Sequence of chain B:
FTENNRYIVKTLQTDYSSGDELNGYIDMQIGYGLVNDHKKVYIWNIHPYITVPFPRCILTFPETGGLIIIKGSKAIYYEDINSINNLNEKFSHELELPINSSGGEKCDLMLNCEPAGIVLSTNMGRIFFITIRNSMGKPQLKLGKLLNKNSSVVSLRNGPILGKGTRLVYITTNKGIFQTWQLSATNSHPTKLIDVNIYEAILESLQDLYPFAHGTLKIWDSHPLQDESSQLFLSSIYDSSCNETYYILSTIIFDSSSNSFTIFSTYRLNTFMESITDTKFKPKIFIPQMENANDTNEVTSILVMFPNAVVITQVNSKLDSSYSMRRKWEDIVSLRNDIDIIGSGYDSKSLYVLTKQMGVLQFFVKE

Interface contacts:
Residue C303 in chain B interacts with residue T56 in chain A (closest heavy-atom distance 3.3 Å).
Residue S302 in chain B contacts residue Y54 in chain A (closest heavy-atom distance 3.7 Å).
Residue C303 in chain B interacts with residue Y57 in chain A (closest heavy-atom distance 4.4 Å).
Residue T338 in chain B interacts with residue D60 in chain A (closest heavy-atom distance 4.8 Å).
Residue S301 in chain B interacts with residue Y57 in chain A (closest heavy-atom distance 4.8 Å).
Residue N304 in chain B is in contact with residue D60 in chain A (closest heavy-atom distance 3.0 Å).
Residue N304 in chain B interacts with residue Y58 in chain A (closest heavy-atom distance 2.6 Å).
Residue S302 in chain B contacts residue G55 in chain A (closest heavy-atom distance 4.5 Å).
Residue M334 in chain B contacts residue K63 in chain A (closest heavy-atom distance 4.9 Å).
Residue C303 in chain B is in contact with residue G55 in chain A (closest heavy-atom distance 4.6 Å).
Residue N304 in chain B contacts residue K63 in chain A (closest heavy-atom distance 2.8 Å).
Residue N304 in chain B is in contact with residue Y57 in chain A (closest heavy-atom distance 3.4 Å).
Residue S336 in chain B interacts with residue D60 in chain A (closest heavy-atom distance 3.9 Å).
Residue S302 in chain B contacts residue Y57 in chain A (closest heavy-atom distance 3.8 Å).
Residue S302 in chain B interacts with residue T56 in chain A (closest heavy-atom distance 4.0 Å).
Residue E305 in chain B interacts with residue K63 in chain A (closest heavy-atom distance 4.0 Å).
Residue C303 in chain B is in contact with residue Y58 in chain A (closest heavy-atom distance 4.5 Å).
Residue N304 in chain B interacts with residue V59 in chain A (closest heavy-atom distance 4.1 Å).

Sequence of chain A:
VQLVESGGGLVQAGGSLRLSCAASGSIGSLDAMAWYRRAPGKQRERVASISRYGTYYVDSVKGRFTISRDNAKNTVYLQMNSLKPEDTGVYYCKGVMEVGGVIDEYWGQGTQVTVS

These two protein chains interact to form a complex.